Sequence of chain A:
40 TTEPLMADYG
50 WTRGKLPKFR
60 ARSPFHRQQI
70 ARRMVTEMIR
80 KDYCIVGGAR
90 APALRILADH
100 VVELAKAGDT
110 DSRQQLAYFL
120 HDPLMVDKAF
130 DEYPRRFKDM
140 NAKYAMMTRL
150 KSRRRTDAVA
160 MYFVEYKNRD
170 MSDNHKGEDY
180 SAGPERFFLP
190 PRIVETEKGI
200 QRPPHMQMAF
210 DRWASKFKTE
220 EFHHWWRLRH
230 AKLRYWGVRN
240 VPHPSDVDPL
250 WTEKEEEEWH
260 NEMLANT

This data describes a binding interaction between two proteins.

Sequence of chain B:
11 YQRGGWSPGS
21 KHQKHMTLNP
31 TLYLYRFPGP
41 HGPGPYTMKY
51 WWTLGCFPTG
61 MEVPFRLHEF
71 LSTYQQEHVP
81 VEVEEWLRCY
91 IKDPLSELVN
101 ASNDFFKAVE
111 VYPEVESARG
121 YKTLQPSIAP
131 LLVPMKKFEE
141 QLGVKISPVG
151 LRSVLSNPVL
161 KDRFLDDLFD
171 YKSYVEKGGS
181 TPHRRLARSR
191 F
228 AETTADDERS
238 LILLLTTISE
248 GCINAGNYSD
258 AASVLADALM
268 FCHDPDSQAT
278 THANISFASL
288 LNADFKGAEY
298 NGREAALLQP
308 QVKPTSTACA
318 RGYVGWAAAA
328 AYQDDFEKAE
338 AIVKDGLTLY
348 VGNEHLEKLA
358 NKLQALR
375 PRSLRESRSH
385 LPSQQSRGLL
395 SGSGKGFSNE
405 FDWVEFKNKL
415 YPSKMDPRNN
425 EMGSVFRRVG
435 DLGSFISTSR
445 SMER

Interface contacts:
Residue S443 in chain B interacts with residue D121 in chain A (closest heavy-atom distance 2.9 Å).
Residue P416 in chain B contacts residue N239 in chain A (closest heavy-atom distance 3.5 Å).
Residue N403 in chain B is in contact with residue S151 in chain A (closest heavy-atom distance 3.3 Å).
Residue F405 in chain B is in contact with residue M160 in chain A (closest heavy-atom distance 3.6 Å).
Residue R422 in chain B is in contact with residue P183 in chain A (closest heavy-atom distance 3.5 Å).
Residue R444 in chain B is in contact with residue H120 in chain A (closest heavy-atom distance 3.4 Å).
Residue Y415 in chain B is in contact with residue H229 in chain A (closest heavy-atom distance 3.1 Å).
Residue I440 in chain B contacts residue R211 in chain A (closest heavy-atom distance 2.1 Å).
Residue W407 in chain B contacts residue R238 in chain A (closest heavy-atom distance 3.5 Å).
Residue S441 in chain B interacts with residue K215 in chain A (closest heavy-atom distance 3.4 Å).
Residue R422 in chain B interacts with residue E184 in chain A (closest heavy-atom distance 3.2 Å).
Residue R422 in chain B is in contact with residue F186 in chain A (closest heavy-atom distance 3.5 Å).
Residue E447 in chain B contacts residue Q68 in chain A (closest heavy-atom distance 3.4 Å).
Residue N424 in chain B contacts residue K80 in chain A (closest heavy-atom distance 2.9 Å).
Residue V429 in chain B is in contact with residue W224 in chain A (closest heavy-atom distance 3.5 Å).
Residue V433 in chain B interacts with residue W224 in chain A (closest heavy-atom distance 3.6 Å).
Residue M426 in chain B is in contact with residue E76 in chain A (closest heavy-atom distance 3.1 Å).
Residue F439 in chain B contacts residue S214 in chain A (closest heavy-atom distance 3.4 Å).
Residue E425 in chain B is in contact with residue C83 in chain A (closest heavy-atom distance 3.5 Å).
Residue S445 in chain B interacts with residue H120 in chain A (closest heavy-atom distance 2.7 Å).
Residue L414 in chain B is in contact with residue N239 in chain A (closest heavy-atom distance 2.8 Å).
Residue K399 in chain B is in contact with residue K150 in chain A (closest heavy-atom distance 3.2 Å).
Residue K413 in chain B contacts residue D245 in chain A (closest heavy-atom distance 3.2 Å).
Residue G434 in chain B contacts residue K215 in chain A (closest heavy-atom distance 3.3 Å).
Residue F410 in chain B is in contact with residue R185 in chain A (closest heavy-atom distance 3.4 Å).
Residue N423 in chain B contacts residue F186 in chain A (closest heavy-atom distance 3.6 Å).
Residue F430 in chain B is in contact with residue F186 in chain A (closest heavy-atom distance 3.6 Å).
Residue E447 in chain B contacts residue R72 in chain A (closest heavy-atom distance 3.0 Å).
Residue S438 in chain B is in contact with residue E220 in chain A (closest heavy-atom distance 3.1 Å).
Residue N424 in chain B interacts with residue F186 in chain A (closest heavy-atom distance 3.3 Å).
Residue M446 in chain B is in contact with residue H120 in chain A (closest heavy-atom distance 3.4 Å).
Residue T442 in chain B contacts residue W212 in chain A (closest heavy-atom distance 3.3 Å).
Residue M419 in chain B is in contact with residue W225 in chain A (closest heavy-atom distance 3.6 Å).
Residue G400 in chain B contacts residue R154 in chain A (closest heavy-atom distance 2.9 Å).
Residue M419 in chain B is in contact with residue L232 in chain A (closest heavy-atom distance 3.5 Å).
Residue S443 in chain B is in contact with residue P122 in chain A (closest heavy-atom distance 3.3 Å).
Residue K411 in chain B interacts with residue D247 in chain A (closest heavy-atom distance 3.4 Å).
Residue K411 in chain B contacts residue R185 in chain A (closest heavy-atom distance 2.8 Å).
Residue R448 in chain B is in contact with residue W212 in chain A (closest heavy-atom distance 2.7 Å).
Residue Y415 in chain B is in contact with residue P241 in chain A (closest heavy-atom distance 3.3 Å).
Residue D406 in chain B contacts residue R154 in chain A (closest heavy-atom distance 3.0 Å).
Residue K411 in chain B contacts residue E254 in chain A (closest heavy-atom distance 3.5 Å).
Residue E425 in chain B contacts residue Y82 in chain A (closest heavy-atom distance 3.6 Å).
Residue R448 in chain B is in contact with residue R79 in chain A (closest heavy-atom distance 2.9 Å).
Residue P421 in chain B contacts residue R185 in chain A (closest heavy-atom distance 3.1 Å).
Residue M426 in chain B is in contact with residue R72 in chain A (closest heavy-atom distance 3.5 Å).
Residue S397 in chain B interacts with residue K150 in chain A (closest heavy-atom distance 3.7 Å).
Residue E425 in chain B is in contact with residue E76 in chain A (closest heavy-atom distance 3.6 Å).
Residue F410 in chain B contacts residue L249 in chain A (closest heavy-atom distance 3.6 Å).
Residue S443 in chain B contacts residue L123 in chain A (closest heavy-atom distance 3.4 Å).
Residue E425 in chain B is in contact with residue I84 in chain A (closest heavy-atom distance 3.3 Å).
Residue V429 in chain B contacts residue R228 in chain A (closest heavy-atom distance 3.5 Å).
Residue W407 in chain B interacts with residue N239 in chain A (closest heavy-atom distance 3.4 Å).
Residue F405 in chain B contacts residue R154 in chain A (closest heavy-atom distance 3.5 Å).
Residue R431 in chain B contacts residue E76 in chain A (closest heavy-atom distance 3.0 Å).
Residue S441 in chain B is in contact with residue R211 in chain A (closest heavy-atom distance 3.5 Å).
Residue P421 in chain B contacts residue F186 in chain A (closest heavy-atom distance 3.0 Å).
Residue R444 in chain B interacts with residue T75 in chain A (closest heavy-atom distance 3.2 Å).
Residue V433 in chain B interacts with residue K215 in chain A (closest heavy-atom distance 3.1 Å).
Residue F430 in chain B interacts with residue W225 in chain A (closest heavy-atom distance 3.5 Å).